Sequence of the first protein:
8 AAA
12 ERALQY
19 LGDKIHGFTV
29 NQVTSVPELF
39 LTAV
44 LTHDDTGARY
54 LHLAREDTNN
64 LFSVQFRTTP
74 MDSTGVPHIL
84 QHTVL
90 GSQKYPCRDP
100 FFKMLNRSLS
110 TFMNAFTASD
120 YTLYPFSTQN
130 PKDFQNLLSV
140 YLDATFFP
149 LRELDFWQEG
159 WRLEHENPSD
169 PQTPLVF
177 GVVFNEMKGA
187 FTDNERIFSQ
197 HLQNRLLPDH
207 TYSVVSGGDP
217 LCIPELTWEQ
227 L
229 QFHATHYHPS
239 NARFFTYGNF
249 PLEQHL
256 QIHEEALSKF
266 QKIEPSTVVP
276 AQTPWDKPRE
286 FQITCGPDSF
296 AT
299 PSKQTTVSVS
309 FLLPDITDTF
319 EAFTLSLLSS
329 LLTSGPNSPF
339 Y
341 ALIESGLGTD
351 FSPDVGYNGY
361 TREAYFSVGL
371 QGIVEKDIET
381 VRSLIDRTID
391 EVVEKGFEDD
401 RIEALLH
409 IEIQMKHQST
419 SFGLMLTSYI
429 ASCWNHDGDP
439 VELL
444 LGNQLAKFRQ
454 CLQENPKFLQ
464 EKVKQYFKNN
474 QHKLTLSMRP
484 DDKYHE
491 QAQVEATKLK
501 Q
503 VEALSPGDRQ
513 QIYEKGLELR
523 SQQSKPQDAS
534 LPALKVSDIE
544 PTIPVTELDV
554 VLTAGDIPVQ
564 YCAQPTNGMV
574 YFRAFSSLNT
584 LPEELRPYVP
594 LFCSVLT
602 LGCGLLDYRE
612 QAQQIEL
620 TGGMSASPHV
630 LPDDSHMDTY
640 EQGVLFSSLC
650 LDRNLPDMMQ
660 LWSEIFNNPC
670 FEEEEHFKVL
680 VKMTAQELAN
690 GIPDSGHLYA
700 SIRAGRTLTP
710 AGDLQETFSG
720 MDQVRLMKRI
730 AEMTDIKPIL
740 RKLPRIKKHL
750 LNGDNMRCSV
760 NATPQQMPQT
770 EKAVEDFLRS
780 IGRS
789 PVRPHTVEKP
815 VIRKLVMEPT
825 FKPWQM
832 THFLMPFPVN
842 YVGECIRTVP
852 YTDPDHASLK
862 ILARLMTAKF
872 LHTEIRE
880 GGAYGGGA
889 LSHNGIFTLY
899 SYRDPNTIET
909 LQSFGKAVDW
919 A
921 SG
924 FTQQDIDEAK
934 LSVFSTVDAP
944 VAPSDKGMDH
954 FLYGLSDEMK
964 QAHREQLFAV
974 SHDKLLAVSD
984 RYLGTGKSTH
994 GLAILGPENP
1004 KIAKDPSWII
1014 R

Sequence of the second protein:
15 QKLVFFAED

Contacts between the two chains:
Residue F101 in the first protein interacts with residue F20 in the second protein (closest heavy-atom distance 3.5 Å).
Residue A117 in the first protein is in contact with residue E22 in the second protein (closest heavy-atom distance 4.0 Å).
Residue Q84 in the first protein interacts with residue A21 in the second protein (closest heavy-atom distance 2.8 Å).
Residue Y883 in the first protein is in contact with residue F19 in the second protein (closest heavy-atom distance 3.4 Å).
Residue G884 in the first protein is in contact with residue F19 in the second protein (closest heavy-atom distance 4.3 Å).
Residue L104 in the first protein contacts residue K16 in the second protein (closest heavy-atom distance 4.1 Å).
Residue L88 in the first protein is in contact with residue F20 in the second protein (closest heavy-atom distance 3.8 Å).
Residue S109 in the first protein interacts with residue K16 in the second protein (closest heavy-atom distance 4.3 Å).
Residue T110 in the first protein contacts residue K16 in the second protein (closest heavy-atom distance 3.5 Å).
Residue R877 in the first protein interacts with residue F20 in the second protein (closest heavy-atom distance 3.0 Å).
Residue H81 in the first protein is in contact with residue F20 in the second protein (closest heavy-atom distance 3.7 Å).
Residue H81 in the first protein is in contact with residue E22 in the second protein (closest heavy-atom distance 3.9 Å).
Residue E182 in the first protein interacts with residue E22 in the second protein (closest heavy-atom distance 4.2 Å).
Residue N113 in the first protein interacts with residue F19 in the second protein (closest heavy-atom distance 2.7 Å).
Residue F187 in the first protein contacts residue D23 in the second protein (closest heavy-atom distance 3.8 Å).
Residue E182 in the first protein interacts with residue A21 in the second protein (closest heavy-atom distance 3.7 Å).
Residue G213 in the first protein contacts residue E22 in the second protein (closest heavy-atom distance 3.6 Å).
Residue M183 in the first protein interacts with residue E22 in the second protein (closest heavy-atom distance 4.0 Å).
Residue F111 in the first protein interacts with residue L17 in the second protein (closest heavy-atom distance 2.9 Å).
Residue T116 in the first protein interacts with residue A21 in the second protein (closest heavy-atom distance 3.4 Å).
Residue L104 in the first protein contacts residue V18 in the second protein (closest heavy-atom distance 4.2 Å).
Residue S107 in the first protein is in contact with residue Q15 in the second protein (closest heavy-atom distance 3.0 Å).
Residue S935 in the first protein contacts residue Q15 in the second protein (closest heavy-atom distance 4.2 Å).
Residue M112 in the first protein contacts residue K16 in the second protein (closest heavy-atom distance 3.0 Å).
Residue F100 in the first protein contacts residue V18 in the second protein (closest heavy-atom distance 3.6 Å).
Residue R877 in the first protein contacts residue F19 in the second protein (closest heavy-atom distance 3.9 Å).
Residue Q196 in the first protein contacts residue D23 in the second protein (closest heavy-atom distance 3.6 Å).
Residue G213 in the first protein interacts with residue D23 in the second protein (closest heavy-atom distance 3.2 Å).
Residue F101 in the first protein contacts residue V18 in the second protein (closest heavy-atom distance 4.1 Å).
Residue F100 in the first protein interacts with residue F20 in the second protein (closest heavy-atom distance 3.3 Å).
Residue Q84 in the first protein contacts residue F20 in the second protein (closest heavy-atom distance 3.1 Å).
Residue M112 in the first protein contacts residue Q15 in the second protein (closest heavy-atom distance 3.8 Å).
Residue F115 in the first protein is in contact with residue A21 in the second protein (closest heavy-atom distance 3.5 Å).
Residue R192 in the first protein is in contact with residue D23 in the second protein (closest heavy-atom distance 3.4 Å).
Residue L104 in the first protein is in contact with residue Q15 in the second protein (closest heavy-atom distance 2.9 Å).
Residue F111 in the first protein contacts residue Q15 in the second protein (closest heavy-atom distance 3.5 Å).
Residue H81 in the first protein is in contact with residue A21 in the second protein (closest heavy-atom distance 3.8 Å).
Residue N113 in the first protein is in contact with residue L17 in the second protein (closest heavy-atom distance 2.7 Å).
Residue M183 in the first protein contacts residue D23 in the second protein (closest heavy-atom distance 4.0 Å).
Residue N113 in the first protein is in contact with residue F20 in the second protein (closest heavy-atom distance 3.0 Å).
Residue Y883 in the first protein is in contact with residue F20 in the second protein (closest heavy-atom distance 3.0 Å).
Residue A114 in the first protein interacts with residue F20 in the second protein (closest heavy-atom distance 3.2 Å).
Residue F111 in the first protein contacts residue K16 in the second protein (closest heavy-atom distance 3.3 Å).
Residue S109 in the first protein interacts with residue Q15 in the second protein (closest heavy-atom distance 2.0 Å).
Residue T110 in the first protein is in contact with residue Q15 in the second protein (closest heavy-atom distance 3.9 Å).
Residue Y883 in the first protein interacts with residue A21 in the second protein (closest heavy-atom distance 3.5 Å).
Residue A114 in the first protein is in contact with residue A21 in the second protein (closest heavy-atom distance 3.4 Å).
Residue H85 in the first protein interacts with residue F20 in the second protein (closest heavy-atom distance 3.1 Å).
Residue L934 in the first protein contacts residue Q15 in the second protein (closest heavy-atom distance 4.2 Å).
Residue F115 in the first protein interacts with residue L17 in the second protein (closest heavy-atom distance 3.6 Å).
Residue F115 in the first protein contacts residue E22 in the second protein (closest heavy-atom distance 3.6 Å).
Residue L108 in the first protein contacts residue Q15 in the second protein (closest heavy-atom distance 4.4 Å).
Residue E157 in the first protein is in contact with residue F20 in the second protein (closest heavy-atom distance 4.0 Å).
Residue S938 in the first protein contacts residue Q15 in the second protein (closest heavy-atom distance 2.7 Å).
Residue N113 in the first protein contacts residue V18 in the second protein (closest heavy-atom distance 4.0 Å).
Residue E182 in the first protein is in contact with residue F20 in the second protein (closest heavy-atom distance 3.3 Å).
Residue T116 in the first protein contacts residue E22 in the second protein (closest heavy-atom distance 2.9 Å).
Residue T939 in the first protein contacts residue Q15 in the second protein (closest heavy-atom distance 4.4 Å).
Residue S212 in the first protein contacts residue D23 in the second protein (closest heavy-atom distance 3.8 Å).
Residue M112 in the first protein interacts with residue L17 in the second protein (closest heavy-atom distance 3.0 Å).

These two protein chains interact to form a complex.